Sequence of the second protein:
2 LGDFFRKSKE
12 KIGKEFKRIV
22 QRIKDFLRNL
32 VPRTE

Sequence of the first protein:
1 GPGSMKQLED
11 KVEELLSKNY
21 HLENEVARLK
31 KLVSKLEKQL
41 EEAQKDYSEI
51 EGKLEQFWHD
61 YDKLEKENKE

These two protein chains interact to form a complex.

Contacts between the two chains:
Residue A43 in the first protein is in contact with residue F6 in the second protein (closest heavy-atom distance 3.7 Å).
Residue L54 in the first protein is in contact with residue F17 in the second protein (closest heavy-atom distance 3.7 Å).
Residue I50 in the first protein contacts residue I13 in the second protein (closest heavy-atom distance 4.0 Å).
Residue F57 in the first protein is in contact with residue V21 in the second protein (closest heavy-atom distance 3.5 Å).
Residue I50 in the first protein interacts with residue K10 in the second protein (closest heavy-atom distance 3.9 Å).
Residue F57 in the first protein interacts with residue F17 in the second protein (closest heavy-atom distance 3.6 Å).
Residue Q39 in the first protein interacts with residue F6 in the second protein (closest heavy-atom distance 4.9 Å).
Residue D46 in the first protein contacts residue K10 in the second protein (closest heavy-atom distance 4.0 Å).